Sequence of protein 1:
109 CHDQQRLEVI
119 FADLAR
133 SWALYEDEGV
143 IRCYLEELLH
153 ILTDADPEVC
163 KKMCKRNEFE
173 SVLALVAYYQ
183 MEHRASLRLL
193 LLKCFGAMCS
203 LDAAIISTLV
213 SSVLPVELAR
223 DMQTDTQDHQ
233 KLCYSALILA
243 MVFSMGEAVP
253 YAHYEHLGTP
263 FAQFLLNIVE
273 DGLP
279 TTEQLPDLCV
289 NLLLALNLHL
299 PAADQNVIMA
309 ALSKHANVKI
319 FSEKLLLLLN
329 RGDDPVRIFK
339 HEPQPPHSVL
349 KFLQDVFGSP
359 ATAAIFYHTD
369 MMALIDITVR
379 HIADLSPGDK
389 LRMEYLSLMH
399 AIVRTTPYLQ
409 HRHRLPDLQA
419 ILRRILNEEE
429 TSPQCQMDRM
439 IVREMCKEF

The following describes two proteins that form a bound complex.

Sequence of protein 2:
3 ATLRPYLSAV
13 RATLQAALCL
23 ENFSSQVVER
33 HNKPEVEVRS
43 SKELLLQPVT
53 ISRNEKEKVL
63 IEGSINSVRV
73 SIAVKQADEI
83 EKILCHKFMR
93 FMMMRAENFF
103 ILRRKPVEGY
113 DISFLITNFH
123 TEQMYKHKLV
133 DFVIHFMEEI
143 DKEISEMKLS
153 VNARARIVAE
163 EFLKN

Residue-level contacts at the interface:
Residue A381 in protein 1 contacts residue L5 in protein 2 (closest heavy-atom distance 4.9 Å).
Residue A381 in protein 1 interacts with residue T4 in protein 2 (closest heavy-atom distance 3.0 Å).
Residue L383 in protein 1 contacts residue T4 in protein 2 (closest heavy-atom distance 4.5 Å).
Residue S384 in protein 1 is in contact with residue T4 in protein 2 (closest heavy-atom distance 5.0 Å).
Residue E321 in protein 1 interacts with residue A155 in protein 2 (closest heavy-atom distance 4.8 Å).
Residue S384 in protein 1 contacts residue L5 in protein 2 (closest heavy-atom distance 4.5 Å).
Residue D382 in protein 1 is in contact with residue L5 in protein 2 (closest heavy-atom distance 4.3 Å).
Residue D382 in protein 1 interacts with residue T4 in protein 2 (closest heavy-atom distance 3.9 Å).
Residue S384 in protein 1 is in contact with residue R6 in protein 2 (closest heavy-atom distance 4.1 Å).
Residue R422 in protein 1 contacts residue A3 in protein 2 (closest heavy-atom distance 4.3 Å).
Residue N328 in protein 1 is in contact with residue S147 in protein 2 (closest heavy-atom distance 4.7 Å).